Contacts between the two chains:
Residue I32 in protein 2 is in contact with residue E89 in protein 1 (closest heavy-atom distance 4.0 Å).
Residue A57 in protein 2 interacts with residue P33 in protein 1 (closest heavy-atom distance 4.6 Å).
Residue Y33 in protein 2 is in contact with residue T90 in protein 1 (closest heavy-atom distance 3.1 Å).
Residue G149 in protein 2 is in contact with residue T64 in protein 1 (closest heavy-atom distance 3.4 Å).
Residue D64 in protein 2 is in contact with residue Y71 in protein 1 (closest heavy-atom distance 2.6 Å).
Residue L29 in protein 2 is in contact with residue T90 in protein 1 (closest heavy-atom distance 3.4 Å).
Residue P150 in protein 2 interacts with residue S67 in protein 1 (closest heavy-atom distance 4.1 Å).
Residue A57 in protein 2 is in contact with residue V69 in protein 1 (closest heavy-atom distance 4.1 Å).
Residue L62 in protein 2 interacts with residue Y68 in protein 1 (closest heavy-atom distance 4.9 Å).
Residue D31 in protein 2 is in contact with residue R7 in protein 1 (closest heavy-atom distance 2.9 Å).
Residue A57 in protein 2 interacts with residue A72 in protein 1 (closest heavy-atom distance 3.6 Å).
Residue P150 in protein 2 is in contact with residue T64 in protein 1 (closest heavy-atom distance 3.4 Å).
Residue I54 in protein 2 contacts residue Y68 in protein 1 (closest heavy-atom distance 4.5 Å).
Residue A28 in protein 2 is in contact with residue A93 in protein 1 (closest heavy-atom distance 5.0 Å).
Residue F61 in protein 2 contacts residue I98 in protein 1 (closest heavy-atom distance 4.0 Å).
Residue N53 in protein 2 is in contact with residue V65 in protein 1 (closest heavy-atom distance 4.3 Å).
Residue G48 in protein 2 contacts residue V65 in protein 1 (closest heavy-atom distance 4.3 Å).
Residue G148 in protein 2 contacts residue T64 in protein 1 (closest heavy-atom distance 3.6 Å).
Residue Y17 in protein 2 contacts residue I98 in protein 1 (closest heavy-atom distance 4.0 Å).
Residue E60 in protein 2 is in contact with residue Y71 in protein 1 (closest heavy-atom distance 4.1 Å).
Residue E24 in protein 2 contacts residue I97 in protein 1 (closest heavy-atom distance 3.2 Å).
Residue N53 in protein 2 contacts residue L28 in protein 1 (closest heavy-atom distance 3.6 Å).
Residue I32 in protein 2 is in contact with residue A93 in protein 1 (closest heavy-atom distance 4.4 Å).
Residue F61 in protein 2 is in contact with residue Y68 in protein 1 (closest heavy-atom distance 3.2 Å).
Residue K21 in protein 2 is in contact with residue I97 in protein 1 (closest heavy-atom distance 2.6 Å).
Residue K21 in protein 2 contacts residue I98 in protein 1 (closest heavy-atom distance 3.9 Å).
Residue D64 in protein 2 interacts with residue K75 in protein 1 (closest heavy-atom distance 5.0 Å).
Residue P150 in protein 2 is in contact with residue Y68 in protein 1 (closest heavy-atom distance 3.7 Å).
Residue K21 in protein 2 is in contact with residue D100 in protein 1 (closest heavy-atom distance 3.0 Å).
Residue G58 in protein 2 is in contact with residue Y68 in protein 1 (closest heavy-atom distance 3.9 Å).
Residue P150 in protein 2 contacts residue T94 in protein 1 (closest heavy-atom distance 3.7 Å).
Residue F61 in protein 2 contacts residue Y71 in protein 1 (closest heavy-atom distance 3.5 Å).
Residue E60 in protein 2 is in contact with residue K75 in protein 1 (closest heavy-atom distance 3.3 Å).
Residue P150 in protein 2 is in contact with residue V65 in protein 1 (closest heavy-atom distance 4.6 Å).
Residue A57 in protein 2 interacts with residue Y68 in protein 1 (closest heavy-atom distance 3.8 Å).
Residue I25 in protein 2 is in contact with residue T94 in protein 1 (closest heavy-atom distance 3.6 Å).
Residue E60 in protein 2 contacts residue A72 in protein 1 (closest heavy-atom distance 3.8 Å).
Residue G149 in protein 2 interacts with residue Y68 in protein 1 (closest heavy-atom distance 4.2 Å).
Residue I25 in protein 2 contacts residue I98 in protein 1 (closest heavy-atom distance 3.8 Å).
Residue Y99 in protein 2 contacts residue Y68 in protein 1 (closest heavy-atom distance 4.8 Å).
Residue I32 in protein 2 interacts with residue R7 in protein 1 (closest heavy-atom distance 4.2 Å).
Residue I54 in protein 2 is in contact with residue V65 in protein 1 (closest heavy-atom distance 3.8 Å).
Residue L153 in protein 2 is in contact with residue Y68 in protein 1 (closest heavy-atom distance 4.1 Å).
Residue I32 in protein 2 contacts residue A88 in protein 1 (closest heavy-atom distance 3.4 Å).
Residue A28 in protein 2 is in contact with residue I97 in protein 1 (closest heavy-atom distance 3.4 Å).
Residue I25 in protein 2 is in contact with residue I97 in protein 1 (closest heavy-atom distance 4.1 Å).
Residue Y17 in protein 2 contacts residue D100 in protein 1 (closest heavy-atom distance 4.2 Å).

Sequence of protein 2:
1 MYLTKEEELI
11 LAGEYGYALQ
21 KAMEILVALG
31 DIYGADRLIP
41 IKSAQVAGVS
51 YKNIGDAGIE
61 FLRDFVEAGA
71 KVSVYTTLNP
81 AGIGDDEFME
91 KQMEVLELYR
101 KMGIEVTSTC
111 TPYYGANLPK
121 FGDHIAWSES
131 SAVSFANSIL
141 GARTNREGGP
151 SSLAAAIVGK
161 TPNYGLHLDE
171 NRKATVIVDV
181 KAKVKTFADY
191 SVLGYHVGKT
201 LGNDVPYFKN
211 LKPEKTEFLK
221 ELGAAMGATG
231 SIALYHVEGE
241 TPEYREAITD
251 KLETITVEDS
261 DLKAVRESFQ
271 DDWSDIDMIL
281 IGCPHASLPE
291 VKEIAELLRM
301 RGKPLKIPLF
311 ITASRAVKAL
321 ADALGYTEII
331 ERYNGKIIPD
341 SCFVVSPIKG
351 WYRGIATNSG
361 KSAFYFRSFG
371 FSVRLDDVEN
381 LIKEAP

Sequence of protein 1:
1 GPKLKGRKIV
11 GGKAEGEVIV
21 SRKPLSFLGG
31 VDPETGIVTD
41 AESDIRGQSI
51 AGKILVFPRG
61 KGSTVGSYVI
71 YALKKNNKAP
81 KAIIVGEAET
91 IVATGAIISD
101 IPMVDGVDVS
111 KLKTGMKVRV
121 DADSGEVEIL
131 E

This data describes a binding interaction between two proteins.